Sequence of chain A:
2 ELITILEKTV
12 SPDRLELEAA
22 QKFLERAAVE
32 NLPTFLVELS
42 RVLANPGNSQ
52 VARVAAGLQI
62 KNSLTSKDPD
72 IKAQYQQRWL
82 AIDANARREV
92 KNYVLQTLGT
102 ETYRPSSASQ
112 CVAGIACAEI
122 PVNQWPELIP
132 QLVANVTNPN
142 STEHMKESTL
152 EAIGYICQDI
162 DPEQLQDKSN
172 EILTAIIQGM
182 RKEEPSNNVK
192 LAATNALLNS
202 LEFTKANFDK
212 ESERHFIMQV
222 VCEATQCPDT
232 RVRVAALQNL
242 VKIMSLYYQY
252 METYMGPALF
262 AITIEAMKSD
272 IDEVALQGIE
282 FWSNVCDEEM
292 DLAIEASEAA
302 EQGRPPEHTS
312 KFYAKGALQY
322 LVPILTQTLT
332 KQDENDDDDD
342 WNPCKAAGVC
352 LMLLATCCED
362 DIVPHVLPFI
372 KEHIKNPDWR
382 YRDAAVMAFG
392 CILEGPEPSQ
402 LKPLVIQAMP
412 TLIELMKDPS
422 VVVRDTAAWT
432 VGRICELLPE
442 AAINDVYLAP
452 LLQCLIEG

Sequence of chain B:
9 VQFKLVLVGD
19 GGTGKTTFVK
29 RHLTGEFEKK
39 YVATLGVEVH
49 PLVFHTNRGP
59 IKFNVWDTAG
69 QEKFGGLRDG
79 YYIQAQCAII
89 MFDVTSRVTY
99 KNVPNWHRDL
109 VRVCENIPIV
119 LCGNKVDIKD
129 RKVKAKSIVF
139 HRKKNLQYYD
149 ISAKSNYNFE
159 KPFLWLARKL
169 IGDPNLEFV

The following describes two proteins that form a bound complex.

Contacts between the two chains:
Residue D338 in chain A contacts residue R166 in chain B (closest heavy-atom distance 3.1 Å).
Residue K62 in chain A contacts residue D77 in chain B (closest heavy-atom distance 2.4 Å).
Residue L18 in chain A contacts residue V45 in chain B (closest heavy-atom distance 3.6 Å).
Residue Q278 in chain A interacts with residue K141 in chain B (closest heavy-atom distance 3.4 Å).
Residue P106 in chain A interacts with residue V111 in chain B (closest heavy-atom distance 3.3 Å).
Residue D340 in chain A is in contact with residue K159 in chain B (closest heavy-atom distance 3.4 Å).
Residue V52 in chain A interacts with residue I81 in chain B (closest heavy-atom distance 4.0 Å).
Residue S12 in chain A contacts residue W64 in chain B (closest heavy-atom distance 3.4 Å).
Residue Q278 in chain A interacts with residue R140 in chain B (closest heavy-atom distance 3.2 Å).
Residue Q111 in chain A is in contact with residue R110 in chain B (closest heavy-atom distance 3.3 Å).
Residue V55 in chain A interacts with residue I81 in chain B (closest heavy-atom distance 3.6 Å).
Residue V52 in chain A interacts with residue Q82 in chain B (closest heavy-atom distance 3.1 Å).
Residue E281 in chain A contacts residue R140 in chain B (closest heavy-atom distance 2.7 Å).
Residue W342 in chain A is in contact with residue L144 in chain B (closest heavy-atom distance 3.2 Å).
Residue Q278 in chain A interacts with residue N143 in chain B (closest heavy-atom distance 3.2 Å).
Residue L18 in chain A interacts with residue W64 in chain B (closest heavy-atom distance 3.9 Å).
Residue S284 in chain A is in contact with residue R140 in chain B (closest heavy-atom distance 4.0 Å).
Residue N63 in chain A interacts with residue D77 in chain B (closest heavy-atom distance 3.8 Å).
Residue E274 in chain A is in contact with residue N143 in chain B (closest heavy-atom distance 3.2 Å).
Residue D160 in chain A is in contact with residue R110 in chain B (closest heavy-atom distance 2.9 Å).
Residue V235 in chain A contacts residue N143 in chain B (closest heavy-atom distance 3.9 Å).
Residue Q159 in chain A interacts with residue R110 in chain B (closest heavy-atom distance 2.7 Å).
Residue V242 in chain A is in contact with residue K141 in chain B (closest heavy-atom distance 4.0 Å).
Residue T10 in chain A is in contact with residue L75 in chain B (closest heavy-atom distance 3.2 Å).
Residue N336 in chain A is in contact with residue P172 in chain B (closest heavy-atom distance 3.6 Å).
Residue V11 in chain A contacts residue I81 in chain B (closest heavy-atom distance 3.5 Å).
Residue N63 in chain A interacts with residue L75 in chain B (closest heavy-atom distance 3.7 Å).
Residue K68 in chain A contacts residue D107 in chain B (closest heavy-atom distance 3.0 Å).
Residue N336 in chain A contacts residue N173 in chain B (closest heavy-atom distance 3.7 Å).
Residue D288 in chain A is in contact with residue R140 in chain B (closest heavy-atom distance 2.8 Å).
Residue V11 in chain A is in contact with residue Q82 in chain B (closest heavy-atom distance 3.5 Å).
Residue N285 in chain A is in contact with residue K141 in chain B (closest heavy-atom distance 3.0 Å).
Residue R105 in chain A is in contact with residue E113 in chain B (closest heavy-atom distance 3.0 Å).
Residue E281 in chain A contacts residue K141 in chain B (closest heavy-atom distance 2.8 Å).
Residue L59 in chain A is in contact with residue D77 in chain B (closest heavy-atom distance 3.5 Å).
Residue W342 in chain A interacts with residue R140 in chain B (closest heavy-atom distance 3.4 Å).
Residue Q239 in chain A contacts residue K142 in chain B (closest heavy-atom distance 3.6 Å).
Residue D340 in chain A is in contact with residue Q145 in chain B (closest heavy-atom distance 3.1 Å).
Residue P13 in chain A interacts with residue V47 in chain B (closest heavy-atom distance 3.6 Å).
Residue P106 in chain A is in contact with residue E113 in chain B (closest heavy-atom distance 3.5 Å).
Residue Q111 in chain A interacts with residue V111 in chain B (closest heavy-atom distance 3.9 Å).
Residue Q159 in chain A is in contact with residue R106 in chain B (closest heavy-atom distance 3.3 Å).
Residue T10 in chain A is in contact with residue W64 in chain B (closest heavy-atom distance 4.0 Å).
Residue L59 in chain A contacts residue G78 in chain B (closest heavy-atom distance 3.6 Å).
Residue S67 in chain A is in contact with residue E70 in chain B (closest heavy-atom distance 3.5 Å).
Residue Q22 in chain A interacts with residue G74 in chain B (closest heavy-atom distance 3.5 Å).
Residue D340 in chain A interacts with residue Y147 in chain B (closest heavy-atom distance 3.8 Å).
Residue R232 in chain A contacts residue E113 in chain B (closest heavy-atom distance 3.6 Å).
Residue L277 in chain A is in contact with residue N143 in chain B (closest heavy-atom distance 3.3 Å).
Residue Q239 in chain A contacts residue K141 in chain B (closest heavy-atom distance 3.0 Å).
Residue W342 in chain A is in contact with residue Q145 in chain B (closest heavy-atom distance 2.8 Å).
Residue A56 in chain A contacts residue I81 in chain B (closest heavy-atom distance 3.6 Å).
Residue Q22 in chain A is in contact with residue Y79 in chain B (closest heavy-atom distance 3.9 Å).
Residue K68 in chain A is in contact with residue R106 in chain B (closest heavy-atom distance 4.0 Å).
Residue W342 in chain A contacts residue H139 in chain B (closest heavy-atom distance 3.8 Å).
Residue V11 in chain A contacts residue W64 in chain B (closest heavy-atom distance 3.4 Å).
Residue Y156 in chain A contacts residue R110 in chain B (closest heavy-atom distance 3.5 Å).
Residue D341 in chain A contacts residue Q145 in chain B (closest heavy-atom distance 3.5 Å).
Residue K68 in chain A is in contact with residue N103 in chain B (closest heavy-atom distance 3.7 Å).
Residue Q60 in chain A is in contact with residue L75 in chain B (closest heavy-atom distance 3.7 Å).